Sequence of protein 1:
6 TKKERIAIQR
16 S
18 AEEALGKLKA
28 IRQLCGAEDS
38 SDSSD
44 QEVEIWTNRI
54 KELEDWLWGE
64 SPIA

Residue-level contacts at the interface:
Residue Q14 in protein 1 contacts residue I28 in protein 2 (closest heavy-atom distance 2.8 Å).
Residue R10 in protein 1 contacts residue A34 in protein 2 (closest heavy-atom distance 4.5 Å).
Residue W49 in protein 1 contacts residue L60 in protein 2 (closest heavy-atom distance 3.6 Å).
Residue A18 in protein 1 interacts with residue I28 in protein 2 (closest heavy-atom distance 3.5 Å).
Residue E35 in protein 1 contacts residue R10 in protein 2 (closest heavy-atom distance 2.8 Å).
Residue K7 in protein 1 contacts residue E35 in protein 2 (closest heavy-atom distance 3.5 Å).
Residue C32 in protein 1 interacts with residue Q14 in protein 2 (closest heavy-atom distance 3.7 Å).
Residue E35 in protein 1 is in contact with residue T6 in protein 2 (closest heavy-atom distance 4.0 Å).
Residue P65 in protein 1 interacts with residue E45 in protein 2 (closest heavy-atom distance 3.5 Å).
Residue W49 in protein 1 is in contact with residue W59 in protein 2 (closest heavy-atom distance 3.8 Å).
Residue A21 in protein 1 contacts residue L25 in protein 2 (closest heavy-atom distance 3.7 Å).
Residue I48 in protein 1 contacts residue P65 in protein 2 (closest heavy-atom distance 3.5 Å).
Residue P65 in protein 1 contacts residue I48 in protein 2 (closest heavy-atom distance 3.7 Å).
Residue I28 in protein 1 interacts with residue Q14 in protein 2 (closest heavy-atom distance 2.8 Å).
Residue R52 in protein 1 is in contact with residue W59 in protein 2 (closest heavy-atom distance 3.6 Å).
Residue R52 in protein 1 is in contact with residue R52 in protein 2 (closest heavy-atom distance 3.0 Å).
Residue P65 in protein 1 interacts with residue W49 in protein 2 (closest heavy-atom distance 3.9 Å).
Residue I48 in protein 1 interacts with residue W59 in protein 2 (closest heavy-atom distance 3.8 Å).
Residue L31 in protein 1 is in contact with residue I13 in protein 2 (closest heavy-atom distance 4.1 Å).
Residue W49 in protein 1 interacts with residue Q14 in protein 2 (closest heavy-atom distance 4.5 Å).
Residue L31 in protein 1 contacts residue R10 in protein 2 (closest heavy-atom distance 3.4 Å).
Residue E55 in protein 1 is in contact with residue R52 in protein 2 (closest heavy-atom distance 4.2 Å).
Residue Q14 in protein 1 interacts with residue W49 in protein 2 (closest heavy-atom distance 4.5 Å).
Residue R52 in protein 1 is in contact with residue E55 in protein 2 (closest heavy-atom distance 4.1 Å).
Residue L31 in protein 1 interacts with residue Q14 in protein 2 (closest heavy-atom distance 3.9 Å).
Residue K7 in protein 1 is in contact with residue E45 in protein 2 (closest heavy-atom distance 4.4 Å).
Residue L56 in protein 1 is in contact with residue R52 in protein 2 (closest heavy-atom distance 3.7 Å).
Residue W59 in protein 1 is in contact with residue R52 in protein 2 (closest heavy-atom distance 3.7 Å).
Residue E35 in protein 1 contacts residue K7 in protein 2 (closest heavy-atom distance 3.7 Å).
Residue I13 in protein 1 contacts residue L31 in protein 2 (closest heavy-atom distance 3.3 Å).
Residue E20 in protein 1 is in contact with residue K24 in protein 2 (closest heavy-atom distance 4.1 Å).
Residue G33 in protein 1 interacts with residue R10 in protein 2 (closest heavy-atom distance 3.1 Å).
Residue R10 in protein 1 contacts residue C32 in protein 2 (closest heavy-atom distance 4.0 Å).
Residue K24 in protein 1 interacts with residue E20 in protein 2 (closest heavy-atom distance 3.9 Å).
Residue E45 in protein 1 is in contact with residue K7 in protein 2 (closest heavy-atom distance 4.1 Å).
Residue T6 in protein 1 interacts with residue E35 in protein 2 (closest heavy-atom distance 3.7 Å).
Residue R10 in protein 1 contacts residue E35 in protein 2 (closest heavy-atom distance 2.8 Å).
Residue Q14 in protein 1 interacts with residue C32 in protein 2 (closest heavy-atom distance 3.6 Å).
Residue R10 in protein 1 interacts with residue L31 in protein 2 (closest heavy-atom distance 3.2 Å).
Residue L60 in protein 1 is in contact with residue W49 in protein 2 (closest heavy-atom distance 3.7 Å).
Residue K24 in protein 1 is in contact with residue A21 in protein 2 (closest heavy-atom distance 3.7 Å).
Residue A34 in protein 1 interacts with residue R10 in protein 2 (closest heavy-atom distance 4.5 Å).
Residue E45 in protein 1 interacts with residue R10 in protein 2 (closest heavy-atom distance 2.8 Å).
Residue C32 in protein 1 is in contact with residue R10 in protein 2 (closest heavy-atom distance 3.8 Å).
Residue R10 in protein 1 contacts residue E45 in protein 2 (closest heavy-atom distance 2.9 Å).
Residue W59 in protein 1 contacts residue I48 in protein 2 (closest heavy-atom distance 3.6 Å).
Residue I66 in protein 1 interacts with residue W49 in protein 2 (closest heavy-atom distance 4.0 Å).
Residue W49 in protein 1 is in contact with residue P65 in protein 2 (closest heavy-atom distance 3.7 Å).
Residue A21 in protein 1 interacts with residue A21 in protein 2 (closest heavy-atom distance 4.2 Å).
Residue S41 in protein 1 is in contact with residue K7 in protein 2 (closest heavy-atom distance 4.3 Å).
Residue Q14 in protein 1 contacts residue E45 in protein 2 (closest heavy-atom distance 4.5 Å).
Residue L25 in protein 1 interacts with residue A21 in protein 2 (closest heavy-atom distance 3.6 Å).
Residue R52 in protein 1 is in contact with residue L56 in protein 2 (closest heavy-atom distance 3.6 Å).
Residue W49 in protein 1 interacts with residue I66 in protein 2 (closest heavy-atom distance 4.0 Å).
Residue I28 in protein 1 contacts residue A18 in protein 2 (closest heavy-atom distance 3.5 Å).
Residue R10 in protein 1 contacts residue G33 in protein 2 (closest heavy-atom distance 3.5 Å).
Residue W59 in protein 1 interacts with residue W49 in protein 2 (closest heavy-atom distance 3.7 Å).
Residue A21 in protein 1 interacts with residue K24 in protein 2 (closest heavy-atom distance 3.8 Å).
Residue Q14 in protein 1 interacts with residue L31 in protein 2 (closest heavy-atom distance 3.9 Å).
Residue E45 in protein 1 is in contact with residue P65 in protein 2 (closest heavy-atom distance 3.7 Å).

Sequence of protein 2:
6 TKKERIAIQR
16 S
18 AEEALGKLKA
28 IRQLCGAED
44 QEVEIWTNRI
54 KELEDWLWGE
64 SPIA

The following describes two proteins that form a bound complex.